Residue-level contacts at the interface:
Residue R677 in the first protein contacts residue G400 in the second protein (closest heavy-atom distance 3.9 Å).
Residue R677 in the first protein interacts with residue Y401 in the second protein (closest heavy-atom distance 3.8 Å).

Sequence of the first protein:
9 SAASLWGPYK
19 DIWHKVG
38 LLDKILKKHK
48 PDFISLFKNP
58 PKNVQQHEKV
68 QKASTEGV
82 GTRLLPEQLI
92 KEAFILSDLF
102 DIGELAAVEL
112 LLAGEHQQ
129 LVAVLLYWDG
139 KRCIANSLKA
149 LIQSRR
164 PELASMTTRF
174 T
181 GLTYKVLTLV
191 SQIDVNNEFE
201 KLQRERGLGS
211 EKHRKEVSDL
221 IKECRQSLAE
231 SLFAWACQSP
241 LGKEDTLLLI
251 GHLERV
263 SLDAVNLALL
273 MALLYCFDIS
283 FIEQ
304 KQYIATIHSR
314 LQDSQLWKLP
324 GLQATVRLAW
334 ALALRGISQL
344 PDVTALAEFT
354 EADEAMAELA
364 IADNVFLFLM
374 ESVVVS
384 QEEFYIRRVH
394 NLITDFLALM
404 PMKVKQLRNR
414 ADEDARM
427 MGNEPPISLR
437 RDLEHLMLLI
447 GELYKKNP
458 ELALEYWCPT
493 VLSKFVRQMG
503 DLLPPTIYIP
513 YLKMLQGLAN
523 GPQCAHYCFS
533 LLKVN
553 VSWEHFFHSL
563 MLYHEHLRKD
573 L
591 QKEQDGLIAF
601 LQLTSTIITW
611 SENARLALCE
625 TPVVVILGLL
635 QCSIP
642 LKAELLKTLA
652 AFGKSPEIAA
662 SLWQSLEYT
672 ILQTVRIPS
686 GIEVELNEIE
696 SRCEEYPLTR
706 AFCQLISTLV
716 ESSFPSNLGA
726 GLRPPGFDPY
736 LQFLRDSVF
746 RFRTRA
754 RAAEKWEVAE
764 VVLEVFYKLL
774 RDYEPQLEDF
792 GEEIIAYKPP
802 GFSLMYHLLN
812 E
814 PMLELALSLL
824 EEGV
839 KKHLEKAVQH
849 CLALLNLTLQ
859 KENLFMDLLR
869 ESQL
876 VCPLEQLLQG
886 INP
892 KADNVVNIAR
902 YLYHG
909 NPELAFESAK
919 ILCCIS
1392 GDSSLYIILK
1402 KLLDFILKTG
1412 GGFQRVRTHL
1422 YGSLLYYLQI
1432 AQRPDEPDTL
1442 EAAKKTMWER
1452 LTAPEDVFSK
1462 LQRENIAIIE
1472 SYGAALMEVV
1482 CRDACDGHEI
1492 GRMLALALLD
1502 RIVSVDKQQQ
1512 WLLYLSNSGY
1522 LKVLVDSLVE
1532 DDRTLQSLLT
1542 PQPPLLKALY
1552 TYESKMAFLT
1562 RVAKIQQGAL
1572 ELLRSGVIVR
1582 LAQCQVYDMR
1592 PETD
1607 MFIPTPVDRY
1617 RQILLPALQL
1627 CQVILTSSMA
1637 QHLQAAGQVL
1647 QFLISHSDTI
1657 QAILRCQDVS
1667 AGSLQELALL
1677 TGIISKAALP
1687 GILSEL

These two protein chains interact to form a complex.

Sequence of the second protein:
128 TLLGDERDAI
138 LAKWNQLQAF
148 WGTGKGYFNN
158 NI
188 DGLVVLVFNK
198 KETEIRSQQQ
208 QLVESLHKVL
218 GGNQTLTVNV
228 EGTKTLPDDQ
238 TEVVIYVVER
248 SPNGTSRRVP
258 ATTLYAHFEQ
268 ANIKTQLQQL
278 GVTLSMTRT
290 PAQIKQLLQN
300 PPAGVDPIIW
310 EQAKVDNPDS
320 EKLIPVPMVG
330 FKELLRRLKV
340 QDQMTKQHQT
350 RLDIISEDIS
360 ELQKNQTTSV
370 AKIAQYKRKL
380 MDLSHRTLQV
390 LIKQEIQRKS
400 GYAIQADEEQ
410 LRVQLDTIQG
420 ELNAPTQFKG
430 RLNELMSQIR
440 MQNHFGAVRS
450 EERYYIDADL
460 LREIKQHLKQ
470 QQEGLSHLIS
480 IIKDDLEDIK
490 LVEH